Sequence of protein 1:
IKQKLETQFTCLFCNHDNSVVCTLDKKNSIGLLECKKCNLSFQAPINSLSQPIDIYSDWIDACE

Sequence of protein 2:
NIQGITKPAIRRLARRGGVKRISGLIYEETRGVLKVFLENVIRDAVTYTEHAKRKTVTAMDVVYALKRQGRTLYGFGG

These two protein chains interact to form a complex.

Residue-level contacts at the interface:
Residue K83 in protein 2 interacts with residue F59 in protein 1 (closest heavy-atom distance 4.1 Å).
Residue K83 in protein 2 is in contact with residue S58 in protein 1 (closest heavy-atom distance 2.1 Å).
Residue T84 in protein 2 is in contact with residue N56 in protein 1 (closest heavy-atom distance 4.5 Å).
Residue K83 in protein 2 is in contact with residue L57 in protein 1 (closest heavy-atom distance 4.2 Å).